Sequence of the second protein:
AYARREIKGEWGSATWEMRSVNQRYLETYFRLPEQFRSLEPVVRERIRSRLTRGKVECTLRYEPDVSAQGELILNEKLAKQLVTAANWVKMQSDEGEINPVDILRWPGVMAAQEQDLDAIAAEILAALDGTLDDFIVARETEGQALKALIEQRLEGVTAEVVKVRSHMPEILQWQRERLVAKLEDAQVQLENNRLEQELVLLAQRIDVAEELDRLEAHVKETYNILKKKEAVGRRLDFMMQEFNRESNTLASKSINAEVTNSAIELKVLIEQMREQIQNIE

Sequence of the first protein:
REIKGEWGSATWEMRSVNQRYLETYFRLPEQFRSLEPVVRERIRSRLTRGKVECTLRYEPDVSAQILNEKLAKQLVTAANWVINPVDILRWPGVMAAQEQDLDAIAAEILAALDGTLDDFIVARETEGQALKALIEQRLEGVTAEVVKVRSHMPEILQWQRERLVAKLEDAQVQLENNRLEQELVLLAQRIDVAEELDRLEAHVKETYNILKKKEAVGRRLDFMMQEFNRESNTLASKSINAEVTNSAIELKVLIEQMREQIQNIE

Interface contacts:
Residue Q181 in the second protein contacts residue I212 in the first protein (closest heavy-atom distance 3.1 Å).
Residue K188 in the second protein contacts residue L185 in the first protein (closest heavy-atom distance 4.0 Å).
Residue L185 in the second protein contacts residue A209 in the first protein (closest heavy-atom distance 3.8 Å).
Residue K188 in the second protein is in contact with residue I212 in the first protein (closest heavy-atom distance 3.6 Å).
Residue I270 in the second protein contacts residue E248 in the first protein (closest heavy-atom distance 3.8 Å).
Residue E281 in the second protein is in contact with residue T58 in the first protein (closest heavy-atom distance 3.8 Å).
Residue Y8 in the second protein contacts residue R43 in the first protein (closest heavy-atom distance 2.9 Å).
Residue R37 in the second protein interacts with residue E40 in the first protein (closest heavy-atom distance 4.0 Å).
Residue R200 in the second protein contacts residue R200 in the first protein (closest heavy-atom distance 3.5 Å).
Residue Y8 in the second protein contacts residue S44 in the first protein (closest heavy-atom distance 3.5 Å).
Residue I270 in the second protein contacts residue F244 in the first protein (closest heavy-atom distance 3.6 Å).
Residue Y8 in the second protein contacts residue P47 in the first protein (closest heavy-atom distance 3.3 Å).
Residue T266 in the second protein contacts residue E248 in the first protein (closest heavy-atom distance 3.3 Å).
Residue R10 in the second protein is in contact with residue S44 in the first protein (closest heavy-atom distance 3.6 Å).
Residue R10 in the second protein contacts residue R43 in the first protein (closest heavy-atom distance 3.4 Å).
Residue K259 in the second protein interacts with residue R251 in the first protein (closest heavy-atom distance 4.1 Å).
Residue R280 in the second protein is in contact with residue R30 in the first protein (closest heavy-atom distance 3.6 Å).
Residue S73 in the second protein contacts residue K83 in the first protein (closest heavy-atom distance 3.4 Å).
Residue E197 in the second protein interacts with residue R200 in the first protein (closest heavy-atom distance 2.7 Å).
Residue E23 in the second protein interacts with residue R43 in the first protein (closest heavy-atom distance 3.0 Å).
Residue K188 in the second protein is in contact with residue R211 in the first protein (closest heavy-atom distance 3.4 Å).
Residue L208 in the second protein is in contact with residue L205 in the first protein (closest heavy-atom distance 3.9 Å).
Residue E204 in the second protein is in contact with residue E204 in the first protein (closest heavy-atom distance 3.4 Å).
Residue L189 in the second protein interacts with residue R200 in the first protein (closest heavy-atom distance 3.3 Å).
Residue E281 in the second protein is in contact with residue Y31 in the first protein (closest heavy-atom distance 3.9 Å).
Residue K273 in the second protein contacts residue E248 in the first protein (closest heavy-atom distance 3.8 Å).
Residue I261 in the second protein is in contact with residue E216 in the first protein (closest heavy-atom distance 4.0 Å).
Residue S260 in the second protein contacts residue R220 in the first protein (closest heavy-atom distance 3.9 Å).
Residue N262 in the second protein interacts with residue R220 in the first protein (closest heavy-atom distance 4.0 Å).
Residue S258 in the second protein interacts with residue R251 in the first protein (closest heavy-atom distance 3.5 Å).
Residue E148 in the second protein interacts with residue R54 in the first protein (closest heavy-atom distance 4.0 Å).
Residue E277 in the second protein interacts with residue Y31 in the first protein (closest heavy-atom distance 2.4 Å).
Residue P106 in the second protein is in contact with residue A92 in the first protein (closest heavy-atom distance 3.3 Å).
Residue R111 in the second protein contacts residue R111 in the first protein (closest heavy-atom distance 3.6 Å).
Residue V274 in the second protein interacts with residue R241 in the first protein (closest heavy-atom distance 3.4 Å).
Residue L110 in the second protein contacts residue A92 in the first protein (closest heavy-atom distance 3.8 Å).
Residue V72 in the second protein interacts with residue L84 in the first protein (closest heavy-atom distance 3.9 Å).
Residue V107 in the second protein interacts with residue D108 in the first protein (closest heavy-atom distance 3.2 Å).
Residue L185 in the second protein contacts residue L208 in the first protein (closest heavy-atom distance 3.2 Å).
Residue L185 in the second protein contacts residue E204 in the first protein (closest heavy-atom distance 4.0 Å).
Residue G76 in the second protein is in contact with residue Q87 in the first protein (closest heavy-atom distance 3.3 Å).
Residue A257 in the second protein is in contact with residue R251 in the first protein (closest heavy-atom distance 2.3 Å).
Residue R184 in the second protein is in contact with residue I212 in the first protein (closest heavy-atom distance 3.5 Å).
Residue R37 in the second protein contacts residue R43 in the first protein (closest heavy-atom distance 4.0 Å).
Residue E271 in the second protein interacts with residue R241 in the first protein (closest heavy-atom distance 3.4 Å).
Residue E204 in the second protein is in contact with residue R200 in the first protein (closest heavy-atom distance 3.2 Å).
Residue R200 in the second protein contacts residue E197 in the first protein (closest heavy-atom distance 2.6 Å).
Residue A257 in the second protein is in contact with residue E248 in the first protein (closest heavy-atom distance 3.7 Å).
Residue I261 in the second protein contacts residue R220 in the first protein (closest heavy-atom distance 2.8 Å).
Residue R280 in the second protein is in contact with residue Y31 in the first protein (closest heavy-atom distance 3.0 Å).
Residue Q193 in the second protein interacts with residue R182 in the first protein (closest heavy-atom distance 3.5 Å).
Residue E204 in the second protein is in contact with residue L201 in the first protein (closest heavy-atom distance 2.8 Å).
Residue D191 in the second protein contacts residue R182 in the first protein (closest heavy-atom distance 3.2 Å).
Residue R200 in the second protein is in contact with residue N199 in the first protein (closest heavy-atom distance 3.9 Å).
Residue E277 in the second protein is in contact with residue R30 in the first protein (closest heavy-atom distance 2.5 Å).
Residue A192 in the second protein contacts residue L185 in the first protein (closest heavy-atom distance 3.6 Å).
Residue L189 in the second protein is in contact with residue L208 in the first protein (closest heavy-atom distance 3.7 Å).
Residue R25 in the second protein contacts residue E46 in the first protein (closest heavy-atom distance 2.5 Å).
Residue S260 in the second protein is in contact with residue R251 in the first protein (closest heavy-atom distance 3.5 Å).
Residue K273 in the second protein contacts residue R240 in the first protein (closest heavy-atom distance 3.9 Å).

The following describes two proteins that form a bound complex.